Sequence of chain B:
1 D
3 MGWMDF

This data describes a binding interaction between two proteins.

Sequence of chain A:
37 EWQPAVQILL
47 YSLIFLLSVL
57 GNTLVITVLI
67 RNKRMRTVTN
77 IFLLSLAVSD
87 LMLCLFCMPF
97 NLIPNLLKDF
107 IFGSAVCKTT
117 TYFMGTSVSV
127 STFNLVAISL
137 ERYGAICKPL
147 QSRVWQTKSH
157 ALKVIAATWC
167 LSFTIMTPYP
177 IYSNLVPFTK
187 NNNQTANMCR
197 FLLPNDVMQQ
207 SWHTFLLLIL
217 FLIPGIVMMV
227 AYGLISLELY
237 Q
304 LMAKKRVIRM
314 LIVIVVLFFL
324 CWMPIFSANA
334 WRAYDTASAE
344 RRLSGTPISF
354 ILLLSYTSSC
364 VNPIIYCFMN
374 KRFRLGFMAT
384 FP

Residue-level contacts at the interface:
Residue Y175 in chain A is in contact with residue D7 in chain B (closest heavy-atom distance 3.9 Å).
Residue C195 in chain A contacts residue M6 in chain B (closest heavy-atom distance 3.9 Å).
Residue I351 in chain A is in contact with residue G4 in chain B (closest heavy-atom distance 4.7 Å).
Residue R196 in chain A contacts residue W5 in chain B (closest heavy-atom distance 3.5 Å).
Residue R196 in chain A interacts with residue G4 in chain B (closest heavy-atom distance 3.5 Å).
Residue M172 in chain A is in contact with residue F8 in chain B (closest heavy-atom distance 5.0 Å).
Residue R196 in chain A interacts with residue M6 in chain B (closest heavy-atom distance 3.7 Å).
Residue L216 in chain A interacts with residue F8 in chain B (closest heavy-atom distance 3.7 Å).
Residue F329 in chain A interacts with residue F8 in chain B (closest heavy-atom distance 4.0 Å).
Residue N332 in chain A contacts residue D7 in chain B (closest heavy-atom distance 3.6 Å).
Residue S347 in chain A contacts residue M3 in chain B (closest heavy-atom distance 3.5 Å).
Residue W325 in chain A interacts with residue F8 in chain B (closest heavy-atom distance 4.3 Å).
Residue A331 in chain A is in contact with residue W5 in chain B (closest heavy-atom distance 4.2 Å).
Residue L346 in chain A interacts with residue W5 in chain B (closest heavy-atom distance 4.3 Å).
Residue L355 in chain A contacts residue F8 in chain B (closest heavy-atom distance 3.8 Å).
Residue L355 in chain A is in contact with residue D7 in chain B (closest heavy-atom distance 4.1 Å).
Residue F197 in chain A is in contact with residue D7 in chain B (closest heavy-atom distance 3.3 Å).
Residue W208 in chain A is in contact with residue D7 in chain B (closest heavy-atom distance 4.9 Å).
Residue G348 in chain A interacts with residue G4 in chain B (closest heavy-atom distance 4.8 Å).
Residue Y359 in chain A contacts residue F8 in chain B (closest heavy-atom distance 2.8 Å).
Residue S347 in chain A contacts residue G4 in chain B (closest heavy-atom distance 2.6 Å).
Residue V124 in chain A interacts with residue F8 in chain B (closest heavy-atom distance 3.7 Å).
Residue C93 in chain A is in contact with residue F8 in chain B (closest heavy-atom distance 3.3 Å).
Residue E343 in chain A contacts residue W5 in chain B (closest heavy-atom distance 3.8 Å).
Residue R196 in chain A is in contact with residue M3 in chain B (closest heavy-atom distance 4.4 Å).
Residue R335 in chain A contacts residue M6 in chain B (closest heavy-atom distance 5.0 Å).
Residue A342 in chain A contacts residue W5 in chain B (closest heavy-atom distance 3.8 Å).
Residue S347 in chain A is in contact with residue W5 in chain B (closest heavy-atom distance 3.7 Å).
Residue L355 in chain A interacts with residue W5 in chain B (closest heavy-atom distance 4.6 Å).
Residue M120 in chain A interacts with residue M6 in chain B (closest heavy-atom distance 3.7 Å).
Residue N332 in chain A interacts with residue W5 in chain B (closest heavy-atom distance 4.5 Å).
Residue L212 in chain A contacts residue F8 in chain B (closest heavy-atom distance 4.0 Å).
Residue H209 in chain A interacts with residue D7 in chain B (closest heavy-atom distance 3.6 Å).
Residue F96 in chain A contacts residue M6 in chain B (closest heavy-atom distance 3.3 Å).
Residue I328 in chain A is in contact with residue D7 in chain B (closest heavy-atom distance 3.6 Å).
Residue R335 in chain A contacts residue G4 in chain B (closest heavy-atom distance 4.8 Å).
Residue R335 in chain A contacts residue D7 in chain B (closest heavy-atom distance 4.0 Å).
Residue E343 in chain A is in contact with residue M3 in chain B (closest heavy-atom distance 3.9 Å).
Residue N97 in chain A is in contact with residue M6 in chain B (closest heavy-atom distance 3.4 Å).
Residue Y175 in chain A is in contact with residue F8 in chain B (closest heavy-atom distance 3.4 Å).
Residue I328 in chain A contacts residue M6 in chain B (closest heavy-atom distance 4.9 Å).
Residue R335 in chain A interacts with residue W5 in chain B (closest heavy-atom distance 2.9 Å).
Residue E343 in chain A interacts with residue G4 in chain B (closest heavy-atom distance 3.7 Å).
Residue I351 in chain A interacts with residue W5 in chain B (closest heavy-atom distance 3.5 Å).
Residue M194 in chain A contacts residue D1 in chain B (closest heavy-atom distance 4.1 Å).
Residue N97 in chain A interacts with residue F8 in chain B (closest heavy-atom distance 4.2 Å).
Residue F184 in chain A is in contact with residue D1 in chain B (closest heavy-atom distance 4.0 Å).
Residue G121 in chain A contacts residue F8 in chain B (closest heavy-atom distance 3.9 Å).
Residue M194 in chain A contacts residue M3 in chain B (closest heavy-atom distance 4.4 Å).
Residue K104 in chain A is in contact with residue D1 in chain B (closest heavy-atom distance 4.6 Å).
Residue M120 in chain A is in contact with residue F8 in chain B (closest heavy-atom distance 3.6 Å).
Residue I328 in chain A is in contact with residue W5 in chain B (closest heavy-atom distance 4.6 Å).
Residue L355 in chain A is in contact with residue M6 in chain B (closest heavy-atom distance 3.7 Å).